The following describes two proteins that form a bound complex.

Sequence of the first protein:
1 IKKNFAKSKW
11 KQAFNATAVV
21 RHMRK

Contacts between the two chains:
Residue E87 in the second protein interacts with residue R21 in the first protein (closest heavy-atom distance 3.0 Å).
Residue I63 in the second protein interacts with residue M23 in the first protein (closest heavy-atom distance 3.6 Å).
Residue E123 in the second protein contacts residue I1 in the first protein (closest heavy-atom distance 3.8 Å).
Residue M124 in the second protein interacts with residue W10 in the first protein (closest heavy-atom distance 2.9 Å).
Residue M144 in the second protein is in contact with residue K7 in the first protein (closest heavy-atom distance 2.9 Å).
Residue M109 in the second protein contacts residue K9 in the first protein (closest heavy-atom distance 3.9 Å).
Residue L18 in the second protein contacts residue Q12 in the first protein (closest heavy-atom distance 3.8 Å).
Residue K75 in the second protein is in contact with residue H22 in the first protein (closest heavy-atom distance 3.7 Å).
Residue L39 in the second protein is in contact with residue T17 in the first protein (closest heavy-atom distance 3.9 Å).
Residue E84 in the second protein is in contact with residue R21 in the first protein (closest heavy-atom distance 3.9 Å).
Residue F19 in the second protein is in contact with residue V19 in the first protein (closest heavy-atom distance 3.7 Å).
Residue E14 in the second protein contacts residue S8 in the first protein (closest heavy-atom distance 3.8 Å).
Residue E114 in the second protein contacts residue K9 in the first protein (closest heavy-atom distance 2.6 Å).
Residue L39 in the second protein contacts residue V20 in the first protein (closest heavy-atom distance 4.0 Å).
Residue M109 in the second protein is in contact with residue A13 in the first protein (closest heavy-atom distance 3.6 Å).
Residue M144 in the second protein is in contact with residue W10 in the first protein (closest heavy-atom distance 3.6 Å).
Residue E120 in the second protein is in contact with residue F5 in the first protein (closest heavy-atom distance 3.7 Å).
Residue L116 in the second protein is in contact with residue K9 in the first protein (closest heavy-atom distance 3.9 Å).
Residue K75 in the second protein is in contact with residue A18 in the first protein (closest heavy-atom distance 3.7 Å).
Residue E127 in the second protein contacts residue A6 in the first protein (closest heavy-atom distance 3.4 Å).
Residue A88 in the second protein is in contact with residue F14 in the first protein (closest heavy-atom distance 3.6 Å).
Residue E123 in the second protein is in contact with residue A6 in the first protein (closest heavy-atom distance 3.9 Å).
Residue M124 in the second protein contacts residue A6 in the first protein (closest heavy-atom distance 4.0 Å).
Residue E119 in the second protein interacts with residue I1 in the first protein (closest heavy-atom distance 3.1 Å).
Residue M51 in the second protein interacts with residue R24 in the first protein (closest heavy-atom distance 3.7 Å).
Residue S147 in the second protein is in contact with residue K7 in the first protein (closest heavy-atom distance 2.7 Å).
Residue A128 in the second protein interacts with residue W10 in the first protein (closest heavy-atom distance 3.8 Å).
Residue E47 in the second protein interacts with residue R24 in the first protein (closest heavy-atom distance 2.7 Å).
Residue E11 in the second protein contacts residue N15 in the first protein (closest heavy-atom distance 2.9 Å).
Residue L105 in the second protein is in contact with residue W10 in the first protein (closest heavy-atom distance 3.8 Å).
Residue V35 in the second protein contacts residue V20 in the first protein (closest heavy-atom distance 3.9 Å).
Residue M71 in the second protein contacts residue H22 in the first protein (closest heavy-atom distance 3.6 Å).
Residue T143 in the second protein is in contact with residue K7 in the first protein (closest heavy-atom distance 3.5 Å).
Residue E83 in the second protein contacts residue R21 in the first protein (closest heavy-atom distance 2.6 Å).
Residue P43 in the second protein is in contact with residue R24 in the first protein (closest heavy-atom distance 3.9 Å).
Residue E11 in the second protein is in contact with residue K11 in the first protein (closest heavy-atom distance 2.8 Å).
Residue M36 in the second protein interacts with residue V20 in the first protein (closest heavy-atom distance 3.6 Å).
Residue E120 in the second protein is in contact with residue I1 in the first protein (closest heavy-atom distance 3.6 Å).
Residue E84 in the second protein is in contact with residue F14 in the first protein (closest heavy-atom distance 3.8 Å).
Residue I85 in the second protein is in contact with residue F14 in the first protein (closest heavy-atom distance 3.8 Å).
Residue F68 in the second protein is in contact with residue V19 in the first protein (closest heavy-atom distance 3.9 Å).
Residue Q41 in the second protein is in contact with residue R24 in the first protein (closest heavy-atom distance 2.9 Å).
Residue M145 in the second protein interacts with residue W10 in the first protein (closest heavy-atom distance 3.5 Å).
Residue F19 in the second protein interacts with residue A16 in the first protein (closest heavy-atom distance 3.9 Å).
Residue E127 in the second protein contacts residue K3 in the first protein (closest heavy-atom distance 2.8 Å).
Residue A88 in the second protein is in contact with residue T17 in the first protein (closest heavy-atom distance 3.3 Å).
Residue M51 in the second protein is in contact with residue M23 in the first protein (closest heavy-atom distance 3.5 Å).
Residue L18 in the second protein interacts with residue A16 in the first protein (closest heavy-atom distance 3.8 Å).
Residue T79 in the second protein interacts with residue R21 in the first protein (closest heavy-atom distance 2.8 Å).
Residue M124 in the second protein contacts residue F5 in the first protein (closest heavy-atom distance 3.9 Å).
Residue M124 in the second protein is in contact with residue K9 in the first protein (closest heavy-atom distance 3.8 Å).
Residue M36 in the second protein is in contact with residue R24 in the first protein (closest heavy-atom distance 3.8 Å).
Residue F92 in the second protein contacts residue W10 in the first protein (closest heavy-atom distance 3.8 Å).
Residue E14 in the second protein is in contact with residue Q12 in the first protein (closest heavy-atom distance 2.9 Å).
Residue F92 in the second protein is in contact with residue A13 in the first protein (closest heavy-atom distance 3.6 Å).
Residue M145 in the second protein is in contact with residue F14 in the first protein (closest heavy-atom distance 3.6 Å).
Residue M71 in the second protein interacts with residue V19 in the first protein (closest heavy-atom distance 3.7 Å).
Residue M72 in the second protein interacts with residue V19 in the first protein (closest heavy-atom distance 3.6 Å).
Residue E84 in the second protein interacts with residue A18 in the first protein (closest heavy-atom distance 3.3 Å).
Residue A15 in the second protein is in contact with residue N15 in the first protein (closest heavy-atom distance 3.7 Å).

Sequence of the second protein:
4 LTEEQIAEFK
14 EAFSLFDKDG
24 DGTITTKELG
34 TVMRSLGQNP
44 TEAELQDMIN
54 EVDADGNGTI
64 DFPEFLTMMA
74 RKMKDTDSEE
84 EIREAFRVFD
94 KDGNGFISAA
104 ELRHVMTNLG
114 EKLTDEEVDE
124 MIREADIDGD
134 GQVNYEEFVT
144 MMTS